Residue-level contacts at the interface:
Residue H41 in the second protein interacts with residue P58 in the first protein (closest heavy-atom distance 3.5 Å).
Residue Y135 in the second protein is in contact with residue N53 in the first protein (closest heavy-atom distance 3.4 Å).
Residue V45 in the second protein is in contact with residue A56 in the first protein (closest heavy-atom distance 3.5 Å).
Residue F19 in the second protein interacts with residue F57 in the first protein (closest heavy-atom distance 3.9 Å).
Residue E105 in the second protein is in contact with residue L50 in the first protein (closest heavy-atom distance 3.7 Å).
Residue L106 in the second protein is in contact with residue A51 in the first protein (closest heavy-atom distance 4.0 Å).
Residue V45 in the second protein contacts residue V55 in the first protein (closest heavy-atom distance 3.9 Å).
Residue Y78 in the second protein contacts residue A51 in the first protein (closest heavy-atom distance 3.9 Å).
Residue Q109 in the second protein is in contact with residue D49 in the first protein (closest heavy-atom distance 2.9 Å).
Residue C46 in the second protein contacts residue F57 in the first protein (closest heavy-atom distance 3.6 Å).
Residue R82 in the second protein contacts residue D49 in the first protein (closest heavy-atom distance 3.8 Å).
Residue E105 in the second protein contacts residue A51 in the first protein (closest heavy-atom distance 3.8 Å).
Residue A145 in the second protein is in contact with residue L46 in the first protein (closest heavy-atom distance 3.9 Å).
Residue Q109 in the second protein contacts residue F48 in the first protein (closest heavy-atom distance 3.8 Å).
Residue P4 in the second protein is in contact with residue L64 in the first protein (closest heavy-atom distance 3.7 Å).
Residue T38 in the second protein contacts residue P58 in the first protein (closest heavy-atom distance 4.0 Å).
Residue W7 in the second protein interacts with residue K63 in the first protein (closest heavy-atom distance 3.4 Å).
Residue Y112 in the second protein contacts residue P45 in the first protein (closest heavy-atom distance 4.1 Å).
Residue E138 in the second protein contacts residue F48 in the first protein (closest heavy-atom distance 3.7 Å).
Residue R139 in the second protein interacts with residue L50 in the first protein (closest heavy-atom distance 3.6 Å).
Residue Q109 in the second protein interacts with residue A51 in the first protein (closest heavy-atom distance 2.9 Å).
Residue Q49 in the second protein is in contact with residue V55 in the first protein (closest heavy-atom distance 2.9 Å).
Residue N11 in the second protein contacts residue L60 in the first protein (closest heavy-atom distance 3.8 Å).
Residue I48 in the second protein contacts residue V55 in the first protein (closest heavy-atom distance 3.7 Å).
Residue Y124 in the second protein interacts with residue F47 in the first protein (closest heavy-atom distance 3.4 Å).
Residue A145 in the second protein interacts with residue F47 in the first protein (closest heavy-atom distance 3.9 Å).
Residue N142 in the second protein contacts residue F48 in the first protein (closest heavy-atom distance 2.8 Å).
Residue N142 in the second protein contacts residue F47 in the first protein (closest heavy-atom distance 3.5 Å).
Residue F74 in the second protein is in contact with residue V55 in the first protein (closest heavy-atom distance 3.8 Å).
Residue K102 in the second protein contacts residue H54 in the first protein (closest heavy-atom distance 3.2 Å).
Residue E138 in the second protein contacts residue L50 in the first protein (closest heavy-atom distance 3.8 Å).
Residue A145 in the second protein interacts with residue P45 in the first protein (closest heavy-atom distance 4.0 Å).
Residue C42 in the second protein contacts residue L60 in the first protein (closest heavy-atom distance 3.9 Å).
Residue Q109 in the second protein interacts with residue F47 in the first protein (closest heavy-atom distance 3.9 Å).
Residue Y112 in the second protein is in contact with residue F47 in the first protein (closest heavy-atom distance 3.6 Å).
Residue T141 in the second protein interacts with residue F48 in the first protein (closest heavy-atom distance 3.8 Å).
Residue A22 in the second protein is in contact with residue F57 in the first protein (closest heavy-atom distance 3.9 Å).
Residue C42 in the second protein is in contact with residue P58 in the first protein (closest heavy-atom distance 4.0 Å).
Residue T141 in the second protein interacts with residue L46 in the first protein (closest heavy-atom distance 3.6 Å).
Residue W7 in the second protein interacts with residue L60 in the first protein (closest heavy-atom distance 3.8 Å).
Residue D36 in the second protein interacts with residue K63 in the first protein (closest heavy-atom distance 2.9 Å).
Residue G14 in the second protein is in contact with residue F57 in the first protein (closest heavy-atom distance 3.7 Å).
Residue F74 in the second protein is in contact with residue A51 in the first protein (closest heavy-atom distance 3.4 Å).
Residue V10 in the second protein contacts residue F57 in the first protein (closest heavy-atom distance 3.7 Å).
Residue S8 in the second protein interacts with residue L64 in the first protein (closest heavy-atom distance 4.2 Å).
Residue E105 in the second protein interacts with residue H54 in the first protein (closest heavy-atom distance 2.9 Å).
Residue Q49 in the second protein is in contact with residue L52 in the first protein (closest heavy-atom distance 4.3 Å).
Residue Y78 in the second protein contacts residue D49 in the first protein (closest heavy-atom distance 2.4 Å).
Residue Y78 in the second protein contacts residue L52 in the first protein (closest heavy-atom distance 3.3 Å).
Residue W7 in the second protein contacts residue L64 in the first protein (closest heavy-atom distance 4.2 Å).
Residue K102 in the second protein is in contact with residue A56 in the first protein (closest heavy-atom distance 4.1 Å).
Residue T38 in the second protein is in contact with residue K63 in the first protein (closest heavy-atom distance 3.9 Å).
Residue Q109 in the second protein is in contact with residue L50 in the first protein (closest heavy-atom distance 3.0 Å).
Residue P4 in the second protein contacts residue K63 in the first protein (closest heavy-atom distance 4.0 Å).
Residue T38 in the second protein contacts residue L60 in the first protein (closest heavy-atom distance 3.6 Å).
Residue F74 in the second protein interacts with residue H54 in the first protein (closest heavy-atom distance 3.8 Å).
Residue V10 in the second protein contacts residue L60 in the first protein (closest heavy-atom distance 4.1 Å).
Residue C42 in the second protein contacts residue F57 in the first protein (closest heavy-atom distance 3.5 Å).
Residue V45 in the second protein is in contact with residue F57 in the first protein (closest heavy-atom distance 3.6 Å).
Residue Y135 in the second protein interacts with residue L50 in the first protein (closest heavy-atom distance 3.9 Å).

Sequence of the first protein:
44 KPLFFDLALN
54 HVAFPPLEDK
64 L

Sequence of the second protein:
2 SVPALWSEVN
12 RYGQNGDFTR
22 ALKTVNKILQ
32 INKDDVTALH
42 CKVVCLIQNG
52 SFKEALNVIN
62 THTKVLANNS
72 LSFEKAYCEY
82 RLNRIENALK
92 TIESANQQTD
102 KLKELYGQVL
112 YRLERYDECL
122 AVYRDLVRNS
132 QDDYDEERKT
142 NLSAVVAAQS

The following describes two proteins that form a bound complex.